Interface contacts:
Residue L18 in the first protein contacts residue A22 in the second protein (closest heavy-atom distance 3.8 Å).
Residue Q15 in the first protein interacts with residue K23 in the second protein (closest heavy-atom distance 3.6 Å).
Residue L18 in the first protein interacts with residue I25 in the second protein (closest heavy-atom distance 4.0 Å).
Residue Q15 in the first protein contacts residue A22 in the second protein (closest heavy-atom distance 3.7 Å).
Residue I22 in the first protein contacts residue A22 in the second protein (closest heavy-atom distance 3.8 Å).
Residue L2 in the first protein contacts residue Q34 in the second protein (closest heavy-atom distance 3.6 Å).
Residue C5 in the first protein interacts with residue A33 in the second protein (closest heavy-atom distance 4.5 Å).
Residue Q15 in the first protein contacts residue V26 in the second protein (closest heavy-atom distance 3.6 Å).
Residue V9 in the first protein is in contact with residue M30 in the second protein (closest heavy-atom distance 4.0 Å).
Residue K19 in the first protein interacts with residue W19 in the second protein (closest heavy-atom distance 3.0 Å).
Residue E6 in the first protein interacts with residue M30 in the second protein (closest heavy-atom distance 3.9 Å).
Residue V9 in the first protein is in contact with residue V26 in the second protein (closest heavy-atom distance 4.7 Å).
Residue A16 in the first protein is in contact with residue W19 in the second protein (closest heavy-atom distance 3.5 Å).
Residue V23 in the first protein is in contact with residue Q14 in the second protein (closest heavy-atom distance 4.9 Å).
Residue S1 in the first protein is in contact with residue Q37 in the second protein (closest heavy-atom distance 4.5 Å).
Residue Q15 in the first protein interacts with residue W19 in the second protein (closest heavy-atom distance 3.9 Å).
Residue L2 in the first protein is in contact with residue A33 in the second protein (closest heavy-atom distance 3.6 Å).
Residue L2 in the first protein is in contact with residue M30 in the second protein (closest heavy-atom distance 3.2 Å).
Residue S1 in the first protein is in contact with residue A33 in the second protein (closest heavy-atom distance 4.7 Å).
Residue C5 in the first protein interacts with residue M30 in the second protein (closest heavy-atom distance 3.5 Å).
Residue L18 in the first protein is in contact with residue V26 in the second protein (closest heavy-atom distance 4.0 Å).
Residue I22 in the first protein is in contact with residue I25 in the second protein (closest heavy-atom distance 4.0 Å).
Residue K19 in the first protein contacts residue A22 in the second protein (closest heavy-atom distance 3.7 Å).
Residue I22 in the first protein is in contact with residue A18 in the second protein (closest heavy-atom distance 3.7 Å).
Residue I22 in the first protein interacts with residue I21 in the second protein (closest heavy-atom distance 3.6 Å).
Residue K19 in the first protein is in contact with residue A18 in the second protein (closest heavy-atom distance 3.5 Å).
Residue V23 in the first protein is in contact with residue E15 in the second protein (closest heavy-atom distance 4.2 Å).
Residue L2 in the first protein interacts with residue Q37 in the second protein (closest heavy-atom distance 4.2 Å).
Residue V23 in the first protein contacts residue A18 in the second protein (closest heavy-atom distance 3.5 Å).
Residue C5 in the first protein is in contact with residue V29 in the second protein (closest heavy-atom distance 4.1 Å).
Residue K19 in the first protein is in contact with residue E15 in the second protein (closest heavy-atom distance 3.2 Å).

Sequence of the second protein:
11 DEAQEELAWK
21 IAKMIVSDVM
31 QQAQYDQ

Sequence of the first protein:
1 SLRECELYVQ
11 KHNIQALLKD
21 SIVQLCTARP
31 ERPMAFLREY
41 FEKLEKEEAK

This data describes a binding interaction between two proteins.